Sequence of the first protein:
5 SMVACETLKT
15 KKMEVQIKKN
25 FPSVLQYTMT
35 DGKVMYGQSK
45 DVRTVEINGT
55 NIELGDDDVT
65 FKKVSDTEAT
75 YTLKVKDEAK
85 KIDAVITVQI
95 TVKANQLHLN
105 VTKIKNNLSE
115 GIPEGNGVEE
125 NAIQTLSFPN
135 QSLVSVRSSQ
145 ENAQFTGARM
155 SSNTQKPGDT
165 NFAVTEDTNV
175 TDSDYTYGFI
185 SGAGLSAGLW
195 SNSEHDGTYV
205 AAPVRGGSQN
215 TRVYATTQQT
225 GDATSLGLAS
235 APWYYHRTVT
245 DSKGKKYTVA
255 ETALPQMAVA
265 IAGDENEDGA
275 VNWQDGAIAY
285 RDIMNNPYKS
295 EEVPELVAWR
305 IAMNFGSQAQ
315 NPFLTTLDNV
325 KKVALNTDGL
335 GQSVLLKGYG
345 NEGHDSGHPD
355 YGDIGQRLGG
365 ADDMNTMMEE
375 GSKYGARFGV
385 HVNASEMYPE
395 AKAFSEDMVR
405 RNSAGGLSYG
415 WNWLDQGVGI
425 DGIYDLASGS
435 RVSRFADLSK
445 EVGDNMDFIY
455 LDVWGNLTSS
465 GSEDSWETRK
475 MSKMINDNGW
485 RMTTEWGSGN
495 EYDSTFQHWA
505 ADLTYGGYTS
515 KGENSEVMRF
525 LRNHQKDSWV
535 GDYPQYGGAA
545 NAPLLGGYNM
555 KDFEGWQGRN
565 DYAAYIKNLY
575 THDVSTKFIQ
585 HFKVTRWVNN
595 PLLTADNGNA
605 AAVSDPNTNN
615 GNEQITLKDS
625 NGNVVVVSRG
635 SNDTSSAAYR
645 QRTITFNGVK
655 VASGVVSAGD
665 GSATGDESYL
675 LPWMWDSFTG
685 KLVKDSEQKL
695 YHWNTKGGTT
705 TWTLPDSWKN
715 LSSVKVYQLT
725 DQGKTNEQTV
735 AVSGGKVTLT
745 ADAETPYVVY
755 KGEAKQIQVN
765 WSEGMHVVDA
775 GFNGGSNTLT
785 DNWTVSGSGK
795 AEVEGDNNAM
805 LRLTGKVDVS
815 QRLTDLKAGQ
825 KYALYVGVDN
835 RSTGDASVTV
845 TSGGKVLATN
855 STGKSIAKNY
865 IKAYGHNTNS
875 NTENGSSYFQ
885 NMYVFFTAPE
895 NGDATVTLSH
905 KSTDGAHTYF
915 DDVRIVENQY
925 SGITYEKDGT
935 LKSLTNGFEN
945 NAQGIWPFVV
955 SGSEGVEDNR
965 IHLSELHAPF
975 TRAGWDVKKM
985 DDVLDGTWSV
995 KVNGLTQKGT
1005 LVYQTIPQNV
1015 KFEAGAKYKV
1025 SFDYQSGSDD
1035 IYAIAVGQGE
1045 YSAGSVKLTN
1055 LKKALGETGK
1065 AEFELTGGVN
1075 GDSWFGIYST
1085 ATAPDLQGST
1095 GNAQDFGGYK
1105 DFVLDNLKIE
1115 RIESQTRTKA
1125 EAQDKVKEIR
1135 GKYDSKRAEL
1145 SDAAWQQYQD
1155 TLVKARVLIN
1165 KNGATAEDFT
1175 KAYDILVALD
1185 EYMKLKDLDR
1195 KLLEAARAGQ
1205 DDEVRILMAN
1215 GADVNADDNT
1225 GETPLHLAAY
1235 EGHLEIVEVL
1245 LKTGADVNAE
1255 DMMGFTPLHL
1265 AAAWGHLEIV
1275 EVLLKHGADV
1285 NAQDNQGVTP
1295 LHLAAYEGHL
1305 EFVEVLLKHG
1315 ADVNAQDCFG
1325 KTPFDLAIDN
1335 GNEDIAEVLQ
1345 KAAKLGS

Sequence of the second protein:
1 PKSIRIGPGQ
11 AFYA

This data describes a binding interaction between two proteins.

Residue-level contacts at the interface:
Residue V1292 in the first protein contacts residue Y13 in the second protein (closest heavy-atom distance 4.0 Å).
Residue K1325 in the first protein is in contact with residue Y13 in the second protein (closest heavy-atom distance 4.0 Å).
Residue E1226 in the first protein is in contact with residue G9 in the second protein (closest heavy-atom distance 4.0 Å).
Residue D1321 in the first protein contacts residue F12 in the second protein (closest heavy-atom distance 4.9 Å).
Residue R1201 in the first protein interacts with residue P8 in the second protein (closest heavy-atom distance 4.1 Å).
Residue L1297 in the first protein interacts with residue I6 in the second protein (closest heavy-atom distance 3.8 Å).
Residue A1267 in the first protein contacts residue R5 in the second protein (closest heavy-atom distance 2.8 Å).
Residue W1268 in the first protein contacts residue I6 in the second protein (closest heavy-atom distance 2.8 Å).
Residue F1259 in the first protein contacts residue F12 in the second protein (closest heavy-atom distance 4.2 Å).
Residue Q1290 in the first protein interacts with residue Y13 in the second protein (closest heavy-atom distance 2.8 Å).
Residue F1259 in the first protein interacts with residue A11 in the second protein (closest heavy-atom distance 4.0 Å).
Residue Y1234 in the first protein is in contact with residue P8 in the second protein (closest heavy-atom distance 3.6 Å).
Residue E1301 in the first protein is in contact with residue R5 in the second protein (closest heavy-atom distance 3.5 Å).
Residue E1226 in the first protein contacts residue P8 in the second protein (closest heavy-atom distance 3.3 Å).
Residue H1263 in the first protein interacts with residue I6 in the second protein (closest heavy-atom distance 3.4 Å).
Residue M1257 in the first protein interacts with residue G9 in the second protein (closest heavy-atom distance 3.4 Å).
Residue D1255 in the first protein is in contact with residue P8 in the second protein (closest heavy-atom distance 5.0 Å).
Residue W1268 in the first protein contacts residue G7 in the second protein (closest heavy-atom distance 4.6 Å).
Residue Y1300 in the first protein is in contact with residue I4 in the second protein (closest heavy-atom distance 4.2 Å).
Residue M1257 in the first protein is in contact with residue A11 in the second protein (closest heavy-atom distance 3.8 Å).
Residue L1330 in the first protein interacts with residue F12 in the second protein (closest heavy-atom distance 3.7 Å).
Residue W1268 in the first protein interacts with residue R5 in the second protein (closest heavy-atom distance 3.6 Å).
Residue L1330 in the first protein interacts with residue Y13 in the second protein (closest heavy-atom distance 3.7 Å).
Residue G1269 in the first protein interacts with residue R5 in the second protein (closest heavy-atom distance 5.0 Å).
Residue F1259 in the first protein is in contact with residue Q10 in the second protein (closest heavy-atom distance 3.3 Å).
Residue Y1234 in the first protein interacts with residue I6 in the second protein (closest heavy-atom distance 4.4 Å).
Residue L1264 in the first protein is in contact with residue P8 in the second protein (closest heavy-atom distance 4.7 Å).
Residue D1321 in the first protein interacts with residue Y13 in the second protein (closest heavy-atom distance 2.6 Å).
Residue M1257 in the first protein is in contact with residue Q10 in the second protein (closest heavy-atom distance 4.0 Å).
Residue F1323 in the first protein is in contact with residue Y13 in the second protein (closest heavy-atom distance 3.8 Å).
Residue F1259 in the first protein is in contact with residue G7 in the second protein (closest heavy-atom distance 3.5 Å).
Residue T1224 in the first protein interacts with residue P8 in the second protein (closest heavy-atom distance 3.5 Å).
Residue Q1290 in the first protein interacts with residue A11 in the second protein (closest heavy-atom distance 3.6 Å).
Residue L1264 in the first protein interacts with residue I6 in the second protein (closest heavy-atom distance 4.0 Å).
Residue Y1300 in the first protein interacts with residue S3 in the second protein (closest heavy-atom distance 2.7 Å).
Residue L1330 in the first protein is in contact with residue S3 in the second protein (closest heavy-atom distance 4.0 Å).
Residue V1292 in the first protein is in contact with residue F12 in the second protein (closest heavy-atom distance 3.8 Å).
Residue D1288 in the first protein contacts residue F12 in the second protein (closest heavy-atom distance 4.5 Å).
Residue Q1290 in the first protein is in contact with residue F12 in the second protein (closest heavy-atom distance 3.4 Å).
Residue L1264 in the first protein interacts with residue G7 in the second protein (closest heavy-atom distance 3.8 Å).
Residue L1231 in the first protein contacts residue P8 in the second protein (closest heavy-atom distance 4.7 Å).
Residue M1256 in the first protein is in contact with residue G9 in the second protein (closest heavy-atom distance 4.0 Å).
Residue A1267 in the first protein interacts with residue I6 in the second protein (closest heavy-atom distance 3.6 Å).
Residue M1257 in the first protein interacts with residue G7 in the second protein (closest heavy-atom distance 4.8 Å).
Residue F1259 in the first protein contacts residue I6 in the second protein (closest heavy-atom distance 3.5 Å).
Residue L1297 in the first protein is in contact with residue F12 in the second protein (closest heavy-atom distance 3.7 Å).
Residue Y1300 in the first protein interacts with residue F12 in the second protein (closest heavy-atom distance 3.8 Å).
Residue T1224 in the first protein contacts residue G9 in the second protein (closest heavy-atom distance 3.9 Å).
Residue Y1234 in the first protein contacts residue G7 in the second protein (closest heavy-atom distance 4.0 Å).